Sequence of the first protein:
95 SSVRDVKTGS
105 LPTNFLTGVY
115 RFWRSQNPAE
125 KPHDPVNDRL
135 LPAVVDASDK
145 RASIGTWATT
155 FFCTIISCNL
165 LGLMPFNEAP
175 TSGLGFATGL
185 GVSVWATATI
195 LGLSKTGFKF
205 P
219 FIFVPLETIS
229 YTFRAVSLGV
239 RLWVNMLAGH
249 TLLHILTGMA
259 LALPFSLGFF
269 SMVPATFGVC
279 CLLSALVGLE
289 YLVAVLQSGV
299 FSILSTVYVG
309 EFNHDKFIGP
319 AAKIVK

Sequence of the second protein:
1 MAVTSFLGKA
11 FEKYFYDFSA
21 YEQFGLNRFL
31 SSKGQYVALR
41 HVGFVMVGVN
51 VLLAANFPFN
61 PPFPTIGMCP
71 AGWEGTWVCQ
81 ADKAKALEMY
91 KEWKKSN

Interface contacts:
Residue C278 in the first protein contacts residue V49 in the second protein (closest heavy-atom distance 4.7 Å).
Residue F275 in the first protein is in contact with residue M46 in the second protein (closest heavy-atom distance 3.6 Å).
Residue G256 in the first protein is in contact with residue P64 in the second protein (closest heavy-atom distance 4.2 Å).
Residue S264 in the first protein contacts residue A71 in the second protein (closest heavy-atom distance 4.7 Å).
Residue A260 in the first protein interacts with residue P64 in the second protein (closest heavy-atom distance 3.9 Å).
Residue F267 in the first protein interacts with residue L53 in the second protein (closest heavy-atom distance 3.8 Å).
Residue S282 in the first protein contacts residue H41 in the second protein (closest heavy-atom distance 3.2 Å).
Residue S264 in the first protein contacts residue C69 in the second protein (closest heavy-atom distance 3.3 Å).
Residue A260 in the first protein contacts residue F63 in the second protein (closest heavy-atom distance 3.8 Å).
Residue F263 in the first protein interacts with residue P70 in the second protein (closest heavy-atom distance 3.3 Å).
Residue L265 in the first protein interacts with residue P70 in the second protein (closest heavy-atom distance 4.9 Å).
Residue L259 in the first protein is in contact with residue F63 in the second protein (closest heavy-atom distance 3.6 Å).
Residue F275 in the first protein is in contact with residue V42 in the second protein (closest heavy-atom distance 3.6 Å).
Residue F267 in the first protein contacts residue F57 in the second protein (closest heavy-atom distance 3.4 Å).
Residue F263 in the first protein interacts with residue F59 in the second protein (closest heavy-atom distance 3.6 Å).
Residue G256 in the first protein interacts with residue F63 in the second protein (closest heavy-atom distance 3.5 Å).
Residue F267 in the first protein is in contact with residue N50 in the second protein (closest heavy-atom distance 4.0 Å).
Residue G266 in the first protein contacts residue N50 in the second protein (closest heavy-atom distance 4.6 Å).
Residue F275 in the first protein is in contact with residue L39 in the second protein (closest heavy-atom distance 4.4 Å).
Residue C278 in the first protein is in contact with residue V42 in the second protein (closest heavy-atom distance 3.9 Å).
Residue L259 in the first protein interacts with residue L53 in the second protein (closest heavy-atom distance 3.7 Å).
Residue C278 in the first protein interacts with residue V45 in the second protein (closest heavy-atom distance 3.7 Å).
Residue C279 in the first protein interacts with residue V42 in the second protein (closest heavy-atom distance 3.7 Å).
Residue P262 in the first protein interacts with residue V49 in the second protein (closest heavy-atom distance 4.0 Å).
Residue A260 in the first protein is in contact with residue I66 in the second protein (closest heavy-atom distance 4.5 Å).
Residue P262 in the first protein interacts with residue N50 in the second protein (closest heavy-atom distance 3.3 Å).
Residue S282 in the first protein is in contact with residue V42 in the second protein (closest heavy-atom distance 4.5 Å).
Residue F268 in the first protein interacts with residue M46 in the second protein (closest heavy-atom distance 4.6 Å).
Residue S264 in the first protein is in contact with residue P70 in the second protein (closest heavy-atom distance 2.8 Å).
Residue F263 in the first protein is in contact with residue T65 in the second protein (closest heavy-atom distance 3.9 Å).
Residue A260 in the first protein is in contact with residue M68 in the second protein (closest heavy-atom distance 3.8 Å).
Residue F263 in the first protein interacts with residue F57 in the second protein (closest heavy-atom distance 4.2 Å).
Residue T274 in the first protein interacts with residue M46 in the second protein (closest heavy-atom distance 3.6 Å).
Residue C278 in the first protein interacts with residue M46 in the second protein (closest heavy-atom distance 3.7 Å).
Residue F263 in the first protein interacts with residue V78 in the second protein (closest heavy-atom distance 3.9 Å).
Residue S264 in the first protein is in contact with residue M68 in the second protein (closest heavy-atom distance 3.2 Å).
Residue A260 in the first protein is in contact with residue T65 in the second protein (closest heavy-atom distance 4.2 Å).
Residue L259 in the first protein contacts residue V49 in the second protein (closest heavy-atom distance 3.7 Å).
Residue L261 in the first protein is in contact with residue I66 in the second protein (closest heavy-atom distance 4.6 Å).
Residue F263 in the first protein interacts with residue L53 in the second protein (closest heavy-atom distance 3.5 Å).
Residue V271 in the first protein contacts residue M46 in the second protein (closest heavy-atom distance 4.3 Å).
Residue P262 in the first protein is in contact with residue L53 in the second protein (closest heavy-atom distance 3.8 Å).
Residue F268 in the first protein interacts with residue V51 in the second protein (closest heavy-atom distance 4.7 Å).
Residue F268 in the first protein interacts with residue V47 in the second protein (closest heavy-atom distance 4.1 Å).
Residue F268 in the first protein contacts residue N50 in the second protein (closest heavy-atom distance 3.6 Å).
Residue A258 in the first protein is in contact with residue V49 in the second protein (closest heavy-atom distance 4.7 Å).
Residue F263 in the first protein interacts with residue P61 in the second protein (closest heavy-atom distance 3.6 Å).
Residue F267 in the first protein contacts residue A54 in the second protein (closest heavy-atom distance 3.7 Å).
Residue L261 in the first protein contacts residue M68 in the second protein (closest heavy-atom distance 3.8 Å).
Residue L265 in the first protein is in contact with residue M68 in the second protein (closest heavy-atom distance 4.7 Å).
Residue S282 in the first protein interacts with residue V45 in the second protein (closest heavy-atom distance 3.8 Å).
Residue F263 in the first protein is in contact with residue F63 in the second protein (closest heavy-atom distance 3.9 Å).

This data describes a binding interaction between two proteins.